Interface contacts:
Residue R220 in the first protein is in contact with residue E248 in the second protein (closest heavy-atom distance 3.4 Å).
Residue V249 in the first protein is in contact with residue E248 in the second protein (closest heavy-atom distance 3.3 Å).
Residue C212 in the first protein is in contact with residue C222 in the second protein (closest heavy-atom distance 2.0 Å).
Residue Q274 in the first protein interacts with residue H146 in the second protein (closest heavy-atom distance 3.1 Å).
Residue Y158 in the first protein interacts with residue D262 in the second protein (closest heavy-atom distance 2.3 Å).
Residue R267 in the first protein contacts residue Q151 in the second protein (closest heavy-atom distance 3.0 Å).
Residue Y177 in the first protein interacts with residue P260 in the second protein (closest heavy-atom distance 3.6 Å).
Residue I263 in the first protein contacts residue Y177 in the second protein (closest heavy-atom distance 3.4 Å).
Residue V218 in the first protein contacts residue L211 in the second protein (closest heavy-atom distance 3.3 Å).
Residue V245 in the first protein interacts with residue S215 in the second protein (closest heavy-atom distance 3.5 Å).
Residue C222 in the first protein is in contact with residue L211 in the second protein (closest heavy-atom distance 3.5 Å).
Residue N281 in the first protein is in contact with residue L273 in the second protein (closest heavy-atom distance 3.4 Å).
Residue H146 in the first protein is in contact with residue Q274 in the second protein (closest heavy-atom distance 3.6 Å).
Residue R224 in the first protein contacts residue Y158 in the second protein (closest heavy-atom distance 3.1 Å).
Residue R231 in the first protein interacts with residue L201 in the second protein (closest heavy-atom distance 3.5 Å).
Residue C212 in the first protein interacts with residue L226 in the second protein (closest heavy-atom distance 3.2 Å).
Residue P260 in the first protein is in contact with residue Y177 in the second protein (closest heavy-atom distance 3.6 Å).
Residue R231 in the first protein contacts residue K160 in the second protein (closest heavy-atom distance 3.3 Å).
Residue I263 in the first protein interacts with residue Y158 in the second protein (closest heavy-atom distance 3.6 Å).
Residue V230 in the first protein contacts residue K160 in the second protein (closest heavy-atom distance 3.3 Å).
Residue Y272 in the first protein is in contact with residue L237 in the second protein (closest heavy-atom distance 3.6 Å).
Residue E248 in the first protein interacts with residue R251 in the second protein (closest heavy-atom distance 3.3 Å).
Residue T238 in the first protein is in contact with residue S208 in the second protein (closest heavy-atom distance 3.3 Å).
Residue R267 in the first protein contacts residue S182 in the second protein (closest heavy-atom distance 3.6 Å).
Residue A228 in the first protein contacts residue K160 in the second protein (closest heavy-atom distance 3.3 Å).
Residue Q150 in the first protein interacts with residue F270 in the second protein (closest heavy-atom distance 3.4 Å).
Residue L211 in the first protein is in contact with residue C222 in the second protein (closest heavy-atom distance 3.5 Å).
Residue F270 in the first protein contacts residue Q150 in the second protein (closest heavy-atom distance 2.9 Å).
Residue Q274 in the first protein contacts residue F280 in the second protein (closest heavy-atom distance 2.5 Å).
Residue I252 in the first protein interacts with residue E248 in the second protein (closest heavy-atom distance 3.3 Å).
Residue F280 in the first protein interacts with residue F270 in the second protein (closest heavy-atom distance 3.4 Å).
Residue F270 in the first protein contacts residue F280 in the second protein (closest heavy-atom distance 3.5 Å).
Residue G34 in the first protein is in contact with residue N108 in the second protein (closest heavy-atom distance 3.3 Å).
Residue S215 in the first protein is in contact with residue L223 in the second protein (closest heavy-atom distance 3.3 Å).
Residue D262 in the first protein interacts with residue Y158 in the second protein (closest heavy-atom distance 3.4 Å).
Residue R265 in the first protein interacts with residue V240 in the second protein (closest heavy-atom distance 3.6 Å).
Residue H146 in the first protein interacts with residue F270 in the second protein (closest heavy-atom distance 3.4 Å).
Residue S215 in the first protein contacts residue C222 in the second protein (closest heavy-atom distance 3.4 Å).
Residue L273 in the first protein interacts with residue L276 in the second protein (closest heavy-atom distance 3.7 Å).
Residue P219 in the first protein is in contact with residue E248 in the second protein (closest heavy-atom distance 3.2 Å).
Residue Q150 in the first protein interacts with residue M266 in the second protein (closest heavy-atom distance 3.3 Å).
Residue K68 in the first protein is in contact with residue N108 in the second protein (closest heavy-atom distance 3.5 Å).
Residue Q274 in the first protein is in contact with residue Q150 in the second protein (closest heavy-atom distance 3.0 Å).
Residue K68 in the first protein interacts with residue Q110 in the second protein (closest heavy-atom distance 3.4 Å).
Residue R224 in the first protein is in contact with residue I161 in the second protein (closest heavy-atom distance 3.5 Å).
Residue L229 in the first protein contacts residue L204 in the second protein (closest heavy-atom distance 3.6 Å).
Residue S277 in the first protein interacts with residue L273 in the second protein (closest heavy-atom distance 3.3 Å).
Residue S271 in the first protein contacts residue Q150 in the second protein (closest heavy-atom distance 3.6 Å).
Residue F241 in the first protein interacts with residue M209 in the second protein (closest heavy-atom distance 3.6 Å).
Residue T238 in the first protein contacts residue D205 in the second protein (closest heavy-atom distance 3.5 Å).
Residue C222 in the first protein contacts residue C212 in the second protein (closest heavy-atom distance 2.0 Å).
Residue Y158 in the first protein interacts with residue S258 in the second protein (closest heavy-atom distance 3.6 Å).
Residue R305 in the first protein contacts residue P304 in the second protein (closest heavy-atom distance 3.5 Å).
Residue F270 in the first protein contacts residue L207 in the second protein (closest heavy-atom distance 3.6 Å).
Residue R267 in the first protein contacts residue A147 in the second protein (closest heavy-atom distance 3.4 Å).
Residue M266 in the first protein contacts residue Y158 in the second protein (closest heavy-atom distance 3.4 Å).
Residue P246 in the first protein interacts with residue S215 in the second protein (closest heavy-atom distance 3.6 Å).
Residue I161 in the first protein contacts residue G221 in the second protein (closest heavy-atom distance 3.7 Å).
Residue V244 in the first protein is in contact with residue A216 in the second protein (closest heavy-atom distance 3.4 Å).
Residue N281 in the first protein interacts with residue Q274 in the second protein (closest heavy-atom distance 3.2 Å).

Sequence of the first protein:
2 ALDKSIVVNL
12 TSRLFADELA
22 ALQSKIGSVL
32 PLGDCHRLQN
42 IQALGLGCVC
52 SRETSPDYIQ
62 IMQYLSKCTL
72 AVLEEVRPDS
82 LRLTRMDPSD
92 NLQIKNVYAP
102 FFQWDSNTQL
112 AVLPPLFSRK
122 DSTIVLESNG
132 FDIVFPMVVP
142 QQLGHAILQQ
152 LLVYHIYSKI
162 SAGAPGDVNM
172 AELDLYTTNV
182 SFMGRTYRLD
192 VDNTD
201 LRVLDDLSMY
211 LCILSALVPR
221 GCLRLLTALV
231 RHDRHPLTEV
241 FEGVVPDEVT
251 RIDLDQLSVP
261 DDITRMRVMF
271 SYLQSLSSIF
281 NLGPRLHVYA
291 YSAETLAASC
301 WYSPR

Sequence of the second protein:
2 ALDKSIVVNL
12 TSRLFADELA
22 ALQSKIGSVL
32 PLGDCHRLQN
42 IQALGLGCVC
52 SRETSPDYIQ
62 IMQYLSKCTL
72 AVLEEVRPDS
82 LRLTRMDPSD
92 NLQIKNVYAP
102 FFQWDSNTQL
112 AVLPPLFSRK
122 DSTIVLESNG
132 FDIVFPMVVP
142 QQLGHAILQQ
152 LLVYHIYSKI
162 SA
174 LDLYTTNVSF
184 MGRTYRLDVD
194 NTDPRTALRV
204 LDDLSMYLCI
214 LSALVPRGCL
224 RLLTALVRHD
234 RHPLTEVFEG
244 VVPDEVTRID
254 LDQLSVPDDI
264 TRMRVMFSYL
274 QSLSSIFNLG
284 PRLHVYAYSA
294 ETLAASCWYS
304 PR

This data describes a binding interaction between two proteins.